Residue-level contacts at the interface:
Residue D62 in protein 1 contacts residue F10 in protein 2 (closest heavy-atom distance 3.8 Å).
Residue W69 in protein 1 is in contact with residue F10 in protein 2 (closest heavy-atom distance 3.7 Å).
Residue T92 in protein 1 is in contact with residue P8 in protein 2 (closest heavy-atom distance 4.5 Å).
Residue D76 in protein 1 interacts with residue N14 in protein 2 (closest heavy-atom distance 3.9 Å).
Residue K66 in protein 1 contacts residue F10 in protein 2 (closest heavy-atom distance 4.1 Å).
Residue A34 in protein 1 contacts residue K24 in protein 2 (closest heavy-atom distance 3.2 Å).
Residue Y45 in protein 1 is in contact with residue P18 in protein 2 (closest heavy-atom distance 3.4 Å).
Residue D68 in protein 1 interacts with residue V16 in protein 2 (closest heavy-atom distance 2.8 Å).
Residue D68 in protein 1 interacts with residue P18 in protein 2 (closest heavy-atom distance 4.5 Å).
Residue D99 in protein 1 is in contact with residue R7 in protein 2 (closest heavy-atom distance 4.0 Å).
Residue D68 in protein 1 is in contact with residue K15 in protein 2 (closest heavy-atom distance 3.2 Å).
Residue E37 in protein 1 interacts with residue K24 in protein 2 (closest heavy-atom distance 4.1 Å).
Residue Y95 in protein 1 contacts residue R7 in protein 2 (closest heavy-atom distance 3.2 Å).
Residue T71 in protein 1 contacts residue V16 in protein 2 (closest heavy-atom distance 3.4 Å).
Residue T92 in protein 1 contacts residue M6 in protein 2 (closest heavy-atom distance 3.7 Å).
Residue W69 in protein 1 interacts with residue R12 in protein 2 (closest heavy-atom distance 4.5 Å).
Residue W69 in protein 1 interacts with residue N11 in protein 2 (closest heavy-atom distance 3.1 Å).
Residue E65 in protein 1 interacts with residue K15 in protein 2 (closest heavy-atom distance 4.2 Å).
Residue E91 in protein 1 is in contact with residue M6 in protein 2 (closest heavy-atom distance 3.8 Å).
Residue W69 in protein 1 contacts residue R9 in protein 2 (closest heavy-atom distance 3.1 Å).
Residue Y136 in protein 1 interacts with residue L26 in protein 2 (closest heavy-atom distance 3.5 Å).
Residue R35 in protein 1 interacts with residue K24 in protein 2 (closest heavy-atom distance 4.4 Å).
Residue E37 in protein 1 contacts residue A21 in protein 2 (closest heavy-atom distance 3.6 Å).
Residue Y136 in protein 1 interacts with residue A22 in protein 2 (closest heavy-atom distance 3.2 Å).
Residue W69 in protein 1 contacts residue N14 in protein 2 (closest heavy-atom distance 4.0 Å).
Residue L38 in protein 1 is in contact with residue A22 in protein 2 (closest heavy-atom distance 3.6 Å).
Residue E65 in protein 1 contacts residue F10 in protein 2 (closest heavy-atom distance 4.3 Å).
Residue S41 in protein 1 contacts residue P18 in protein 2 (closest heavy-atom distance 3.3 Å).
Residue Y136 in protein 1 interacts with residue A19 in protein 2 (closest heavy-atom distance 4.3 Å).
Residue L88 in protein 1 is in contact with residue M6 in protein 2 (closest heavy-atom distance 3.7 Å).
Residue G72 in protein 1 contacts residue V16 in protein 2 (closest heavy-atom distance 4.0 Å).
Residue Y95 in protein 1 is in contact with residue H5 in protein 2 (closest heavy-atom distance 4.2 Å).
Residue D99 in protein 1 contacts residue R9 in protein 2 (closest heavy-atom distance 3.0 Å).
Residue E65 in protein 1 is in contact with residue R12 in protein 2 (closest heavy-atom distance 2.8 Å).
Residue S41 in protein 1 interacts with residue S17 in protein 2 (closest heavy-atom distance 3.5 Å).
Residue W139 in protein 1 interacts with residue P18 in protein 2 (closest heavy-atom distance 3.2 Å).
Residue K66 in protein 1 is in contact with residue R9 in protein 2 (closest heavy-atom distance 3.0 Å).
Residue G72 in protein 1 interacts with residue N14 in protein 2 (closest heavy-atom distance 3.2 Å).
Residue R35 in protein 1 interacts with residue A25 in protein 2 (closest heavy-atom distance 3.0 Å).
Residue S41 in protein 1 contacts residue V16 in protein 2 (closest heavy-atom distance 3.6 Å).
Residue I73 in protein 1 interacts with residue P8 in protein 2 (closest heavy-atom distance 3.6 Å).
Residue M42 in protein 1 contacts residue P18 in protein 2 (closest heavy-atom distance 3.4 Å).
Residue G72 in protein 1 interacts with residue K15 in protein 2 (closest heavy-atom distance 4.2 Å).
Residue E65 in protein 1 interacts with residue N11 in protein 2 (closest heavy-atom distance 4.5 Å).
Residue A34 in protein 1 is in contact with residue A21 in protein 2 (closest heavy-atom distance 3.7 Å).
Residue L38 in protein 1 interacts with residue L26 in protein 2 (closest heavy-atom distance 4.2 Å).
Residue L38 in protein 1 is in contact with residue P18 in protein 2 (closest heavy-atom distance 3.7 Å).
Residue A34 in protein 1 interacts with residue A25 in protein 2 (closest heavy-atom distance 3.5 Å).
Residue W69 in protein 1 contacts residue P8 in protein 2 (closest heavy-atom distance 3.6 Å).
Residue L38 in protein 1 is in contact with residue A25 in protein 2 (closest heavy-atom distance 3.8 Å).
Residue D99 in protein 1 is in contact with residue P8 in protein 2 (closest heavy-atom distance 3.0 Å).
Residue L38 in protein 1 is in contact with residue A21 in protein 2 (closest heavy-atom distance 3.3 Å).
Residue E91 in protein 1 contacts residue H5 in protein 2 (closest heavy-atom distance 3.1 Å).
Residue Y136 in protein 1 is in contact with residue P18 in protein 2 (closest heavy-atom distance 3.1 Å).
Residue E100 in protein 1 contacts residue F10 in protein 2 (closest heavy-atom distance 3.5 Å).
Residue E100 in protein 1 contacts residue R9 in protein 2 (closest heavy-atom distance 4.2 Å).
Residue D68 in protein 1 contacts residue S17 in protein 2 (closest heavy-atom distance 4.0 Å).
Residue E37 in protein 1 contacts residue V16 in protein 2 (closest heavy-atom distance 3.5 Å).
Residue W69 in protein 1 contacts residue K15 in protein 2 (closest heavy-atom distance 3.5 Å).
Residue E133 in protein 1 contacts residue L26 in protein 2 (closest heavy-atom distance 4.2 Å).

Sequence of protein 1:
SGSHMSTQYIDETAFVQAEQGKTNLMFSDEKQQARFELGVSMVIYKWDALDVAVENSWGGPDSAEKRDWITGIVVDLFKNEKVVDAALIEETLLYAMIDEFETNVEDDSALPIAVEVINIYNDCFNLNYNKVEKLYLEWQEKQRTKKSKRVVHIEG

These two protein chains interact to form a complex.

Sequence of protein 2:
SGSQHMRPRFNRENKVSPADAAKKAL